Sequence of chain B:
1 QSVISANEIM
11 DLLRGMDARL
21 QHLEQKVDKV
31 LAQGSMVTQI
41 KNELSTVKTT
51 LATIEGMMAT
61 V

This data describes a binding interaction between two proteins.

Residue-level contacts at the interface:
Residue Q21 in chain A is in contact with residue K48 in chain B (closest heavy-atom distance 3.5 Å).
Residue L44 in chain A is in contact with residue L23 in chain B (closest heavy-atom distance 4.0 Å).
Residue M58 in chain A interacts with residue L13 in chain B (closest heavy-atom distance 3.8 Å).
Residue L20 in chain A interacts with residue V47 in chain B (closest heavy-atom distance 4.2 Å).
Residue L44 in chain A interacts with residue V27 in chain B (closest heavy-atom distance 3.8 Å).
Residue L51 in chain A contacts residue L13 in chain B (closest heavy-atom distance 3.7 Å).
Residue V27 in chain A is in contact with residue V37 in chain B (closest heavy-atom distance 4.1 Å).
Residue L13 in chain A is in contact with residue L51 in chain B (closest heavy-atom distance 3.7 Å).
Residue K41 in chain A contacts residue D28 in chain B (closest heavy-atom distance 2.8 Å).
Residue K41 in chain A interacts with residue V27 in chain B (closest heavy-atom distance 3.9 Å).
Residue D17 in chain A contacts residue L51 in chain B (closest heavy-atom distance 3.3 Å).
Residue L13 in chain A interacts with residue E55 in chain B (closest heavy-atom distance 3.5 Å).
Residue T38 in chain A is in contact with residue L31 in chain B (closest heavy-atom distance 3.7 Å).
Residue L31 in chain A is in contact with residue T38 in chain B (closest heavy-atom distance 3.7 Å).
Residue L51 in chain A interacts with residue D17 in chain B (closest heavy-atom distance 3.3 Å).
Residue L13 in chain A is in contact with residue I54 in chain B (closest heavy-atom distance 4.0 Å).
Residue E24 in chain A interacts with residue K41 in chain B (closest heavy-atom distance 3.8 Å).
Residue V37 in chain A contacts residue V27 in chain B (closest heavy-atom distance 4.1 Å).
Residue S45 in chain A is in contact with residue E24 in chain B (closest heavy-atom distance 4.2 Å).
Residue V30 in chain A contacts residue V37 in chain B (closest heavy-atom distance 3.7 Å).
Residue L31 in chain A is in contact with residue K41 in chain B (closest heavy-atom distance 4.0 Å).
Residue L31 in chain A interacts with residue V37 in chain B (closest heavy-atom distance 3.8 Å).
Residue E55 in chain A is in contact with residue R14 in chain B (closest heavy-atom distance 3.9 Å).
Residue L20 in chain A is in contact with residue L44 in chain B (closest heavy-atom distance 3.4 Å).
Residue I9 in chain A is in contact with residue M58 in chain B (closest heavy-atom distance 3.6 Å).
Residue L20 in chain A is in contact with residue L51 in chain B (closest heavy-atom distance 4.2 Å).
Residue D17 in chain A is in contact with residue E55 in chain B (closest heavy-atom distance 2.5 Å).
Residue L20 in chain A contacts residue K48 in chain B (closest heavy-atom distance 4.1 Å).
Residue M10 in chain A contacts residue E55 in chain B (closest heavy-atom distance 3.9 Å).
Residue V27 in chain A is in contact with residue I40 in chain B (closest heavy-atom distance 4.0 Å).
Residue L44 in chain A contacts residue L20 in chain B (closest heavy-atom distance 3.4 Å).
Residue V47 in chain A contacts residue L20 in chain B (closest heavy-atom distance 4.2 Å).
Residue V37 in chain A contacts residue V30 in chain B (closest heavy-atom distance 3.7 Å).
Residue M16 in chain A interacts with residue L51 in chain B (closest heavy-atom distance 4.0 Å).
Residue E55 in chain A is in contact with residue L13 in chain B (closest heavy-atom distance 3.5 Å).
Residue K48 in chain A interacts with residue Q21 in chain B (closest heavy-atom distance 3.5 Å).
Residue E55 in chain A interacts with residue D17 in chain B (closest heavy-atom distance 2.5 Å).
Residue L44 in chain A interacts with residue E24 in chain B (closest heavy-atom distance 3.8 Å).
Residue E24 in chain A interacts with residue S45 in chain B (closest heavy-atom distance 4.2 Å).
Residue L23 in chain A is in contact with residue L44 in chain B (closest heavy-atom distance 4.0 Å).
Residue V37 in chain A interacts with residue L31 in chain B (closest heavy-atom distance 3.8 Å).
Residue L51 in chain A interacts with residue L20 in chain B (closest heavy-atom distance 4.2 Å).
Residue V27 in chain A contacts residue L44 in chain B (closest heavy-atom distance 3.8 Å).
Residue L13 in chain A is in contact with residue M58 in chain B (closest heavy-atom distance 3.8 Å).
Residue I54 in chain A interacts with residue L13 in chain B (closest heavy-atom distance 4.0 Å).
Residue A6 in chain A interacts with residue M58 in chain B (closest heavy-atom distance 3.7 Å).
Residue D28 in chain A contacts residue K41 in chain B (closest heavy-atom distance 2.8 Å).
Residue K48 in chain A contacts residue L20 in chain B (closest heavy-atom distance 4.1 Å).
Residue K41 in chain A contacts residue E24 in chain B (closest heavy-atom distance 3.8 Å).
Residue E24 in chain A contacts residue L44 in chain B (closest heavy-atom distance 3.8 Å).
Residue V27 in chain A interacts with residue K41 in chain B (closest heavy-atom distance 3.9 Å).
Residue L51 in chain A interacts with residue M16 in chain B (closest heavy-atom distance 4.0 Å).
Residue I40 in chain A interacts with residue V27 in chain B (closest heavy-atom distance 4.0 Å).
Residue E55 in chain A is in contact with residue M10 in chain B (closest heavy-atom distance 3.9 Å).
Residue M58 in chain A is in contact with residue A6 in chain B (closest heavy-atom distance 3.7 Å).
Residue M58 in chain A contacts residue I9 in chain B (closest heavy-atom distance 3.6 Å).
Residue K41 in chain A interacts with residue L31 in chain B (closest heavy-atom distance 4.0 Å).
Residue K48 in chain A is in contact with residue E24 in chain B (closest heavy-atom distance 3.4 Å).
Residue E24 in chain A interacts with residue K48 in chain B (closest heavy-atom distance 3.4 Å).
Residue R14 in chain A is in contact with residue E55 in chain B (closest heavy-atom distance 3.9 Å).

Sequence of chain A:
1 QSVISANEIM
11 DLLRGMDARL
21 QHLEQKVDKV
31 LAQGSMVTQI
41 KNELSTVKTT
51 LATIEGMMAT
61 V